The following describes two proteins that form a bound complex.

Interface contacts:
Residue R112 in protein 2 contacts residue E121 in protein 1 (closest heavy-atom distance 4.4 Å).

Sequence of protein 1:
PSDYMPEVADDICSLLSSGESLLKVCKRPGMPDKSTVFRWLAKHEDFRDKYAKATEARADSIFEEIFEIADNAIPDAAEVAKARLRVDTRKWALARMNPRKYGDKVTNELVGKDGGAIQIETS

Sequence of protein 2:
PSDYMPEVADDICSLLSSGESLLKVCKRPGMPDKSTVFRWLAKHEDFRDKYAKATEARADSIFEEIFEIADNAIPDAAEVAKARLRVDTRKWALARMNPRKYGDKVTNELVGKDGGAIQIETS